Residue-level contacts at the interface:
Residue E1 in chain A contacts residue N7 in chain B (closest heavy-atom distance 3.0 Å).
Residue R847 in chain A is in contact with residue V18 in chain B (closest heavy-atom distance 2.6 Å).
Residue L850 in chain A interacts with residue V18 in chain B (closest heavy-atom distance 3.8 Å).
Residue L845 in chain A contacts residue I28 in chain B (closest heavy-atom distance 3.8 Å).
Residue E1 in chain A contacts residue Y8 in chain B (closest heavy-atom distance 3.5 Å).
Residue L850 in chain A contacts residue A19 in chain B (closest heavy-atom distance 3.8 Å).
Residue K6 in chain A interacts with residue T24 in chain B (closest heavy-atom distance 3.4 Å).
Residue I17 in chain A contacts residue P38 in chain B (closest heavy-atom distance 3.9 Å).
Residue Y24 in chain A is in contact with residue N44 in chain B (closest heavy-atom distance 3.3 Å).
Residue P403 in chain A is in contact with residue V39 in chain B (closest heavy-atom distance 3.7 Å).
Residue H450 in chain A interacts with residue R45 in chain B (closest heavy-atom distance 2.9 Å).
Residue D451 in chain A contacts residue R45 in chain B (closest heavy-atom distance 3.1 Å).
Residue W388 in chain A contacts residue E40 in chain B (closest heavy-atom distance 3.8 Å).
Residue Y10 in chain A contacts residue G35 in chain B (closest heavy-atom distance 3.0 Å).
Residue E15 in chain A is in contact with residue R147 in chain B (closest heavy-atom distance 3.6 Å).
Residue D844 in chain A is in contact with residue I28 in chain B (closest heavy-atom distance 3.7 Å).
Residue Q402 in chain A is in contact with residue I43 in chain B (closest heavy-atom distance 3.0 Å).
Residue R847 in chain A is in contact with residue Y20 in chain B (closest heavy-atom distance 3.3 Å).
Residue M848 in chain A contacts residue Y20 in chain B (closest heavy-atom distance 3.9 Å).
Residue H450 in chain A interacts with residue I43 in chain B (closest heavy-atom distance 3.9 Å).
Residue R406 in chain A interacts with residue L37 in chain B (closest heavy-atom distance 3.2 Å).
Residue S858 in chain A contacts residue M14 in chain B (closest heavy-atom distance 3.5 Å).
Residue H450 in chain A is in contact with residue F47 in chain B (closest heavy-atom distance 3.6 Å).
Residue M848 in chain A is in contact with residue F29 in chain B (closest heavy-atom distance 3.5 Å).
Residue K6 in chain A is in contact with residue E25 in chain B (closest heavy-atom distance 3.4 Å).
Residue Q16 in chain A interacts with residue T42 in chain B (closest heavy-atom distance 3.2 Å).
Residue E1 in chain A is in contact with residue P6 in chain B (closest heavy-atom distance 3.4 Å).
Residue L39 in chain A is in contact with residue R45 in chain B (closest heavy-atom distance 3.6 Å).
Residue H450 in chain A interacts with residue N44 in chain B (closest heavy-atom distance 3.4 Å).
Residue I8 in chain A is in contact with residue K33 in chain B (closest heavy-atom distance 3.7 Å).
Residue I55 in chain A is in contact with residue R45 in chain B (closest heavy-atom distance 3.4 Å).
Residue P14 in chain A contacts residue L37 in chain B (closest heavy-atom distance 3.8 Å).
Residue Y25 in chain A is in contact with residue T42 in chain B (closest heavy-atom distance 3.4 Å).
Residue G45 in chain A contacts residue Q36 in chain B (closest heavy-atom distance 3.4 Å).
Residue R857 in chain A is in contact with residue M14 in chain B (closest heavy-atom distance 3.8 Å).
Residue I8 in chain A contacts residue Y23 in chain B (closest heavy-atom distance 2.7 Å).
Residue D844 in chain A contacts residue Y20 in chain B (closest heavy-atom distance 3.2 Å).
Residue P852 in chain A contacts residue Y20 in chain B (closest heavy-atom distance 3.9 Å).
Residue Y24 in chain A is in contact with residue R45 in chain B (closest heavy-atom distance 2.9 Å).
Residue E15 in chain A is in contact with residue F47 in chain B (closest heavy-atom distance 3.7 Å).
Residue G2 in chain A interacts with residue P6 in chain B (closest heavy-atom distance 3.4 Å).
Residue P19 in chain A interacts with residue Y23 in chain B (closest heavy-atom distance 3.5 Å).
Residue Q13 in chain A is in contact with residue N140 in chain B (closest heavy-atom distance 3.1 Å).
Residue Q402 in chain A is in contact with residue T42 in chain B (closest heavy-atom distance 2.5 Å).
Residue A26 in chain A contacts residue R45 in chain B (closest heavy-atom distance 3.9 Å).
Residue E44 in chain A is in contact with residue Q36 in chain B (closest heavy-atom distance 3.4 Å).
Residue R46 in chain A is in contact with residue Y20 in chain B (closest heavy-atom distance 3.4 Å).
Residue N53 in chain A contacts residue R45 in chain B (closest heavy-atom distance 3.9 Å).
Residue H450 in chain A contacts residue G46 in chain B (closest heavy-atom distance 3.0 Å).
Residue N446 in chain A contacts residue I43 in chain B (closest heavy-atom distance 3.9 Å).
Residue D23 in chain A contacts residue N44 in chain B (closest heavy-atom distance 3.3 Å).
Residue N446 in chain A interacts with residue P49 in chain B (closest heavy-atom distance 3.5 Å).
Residue V861 in chain A contacts residue M14 in chain B (closest heavy-atom distance 3.8 Å).
Residue N851 in chain A is in contact with residue A19 in chain B (closest heavy-atom distance 3.6 Å).
Residue E44 in chain A contacts residue P22 in chain B (closest heavy-atom distance 3.7 Å).
Residue S7 in chain A contacts residue Y23 in chain B (closest heavy-atom distance 3.3 Å).
Residue Y25 in chain A interacts with residue I43 in chain B (closest heavy-atom distance 3.6 Å).
Residue Q16 in chain A interacts with residue F47 in chain B (closest heavy-atom distance 3.6 Å).
Residue Y10 in chain A interacts with residue K33 in chain B (closest heavy-atom distance 3.9 Å).
Residue Y25 in chain A is in contact with residue N44 in chain B (closest heavy-atom distance 3.7 Å).

Sequence of chain B:
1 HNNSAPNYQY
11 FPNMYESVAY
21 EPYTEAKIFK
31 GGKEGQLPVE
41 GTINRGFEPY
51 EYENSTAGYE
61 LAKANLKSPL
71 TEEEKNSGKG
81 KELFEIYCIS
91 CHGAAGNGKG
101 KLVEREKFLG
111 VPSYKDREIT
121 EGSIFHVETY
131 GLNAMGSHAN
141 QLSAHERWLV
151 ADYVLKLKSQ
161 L

Sequence of chain A:
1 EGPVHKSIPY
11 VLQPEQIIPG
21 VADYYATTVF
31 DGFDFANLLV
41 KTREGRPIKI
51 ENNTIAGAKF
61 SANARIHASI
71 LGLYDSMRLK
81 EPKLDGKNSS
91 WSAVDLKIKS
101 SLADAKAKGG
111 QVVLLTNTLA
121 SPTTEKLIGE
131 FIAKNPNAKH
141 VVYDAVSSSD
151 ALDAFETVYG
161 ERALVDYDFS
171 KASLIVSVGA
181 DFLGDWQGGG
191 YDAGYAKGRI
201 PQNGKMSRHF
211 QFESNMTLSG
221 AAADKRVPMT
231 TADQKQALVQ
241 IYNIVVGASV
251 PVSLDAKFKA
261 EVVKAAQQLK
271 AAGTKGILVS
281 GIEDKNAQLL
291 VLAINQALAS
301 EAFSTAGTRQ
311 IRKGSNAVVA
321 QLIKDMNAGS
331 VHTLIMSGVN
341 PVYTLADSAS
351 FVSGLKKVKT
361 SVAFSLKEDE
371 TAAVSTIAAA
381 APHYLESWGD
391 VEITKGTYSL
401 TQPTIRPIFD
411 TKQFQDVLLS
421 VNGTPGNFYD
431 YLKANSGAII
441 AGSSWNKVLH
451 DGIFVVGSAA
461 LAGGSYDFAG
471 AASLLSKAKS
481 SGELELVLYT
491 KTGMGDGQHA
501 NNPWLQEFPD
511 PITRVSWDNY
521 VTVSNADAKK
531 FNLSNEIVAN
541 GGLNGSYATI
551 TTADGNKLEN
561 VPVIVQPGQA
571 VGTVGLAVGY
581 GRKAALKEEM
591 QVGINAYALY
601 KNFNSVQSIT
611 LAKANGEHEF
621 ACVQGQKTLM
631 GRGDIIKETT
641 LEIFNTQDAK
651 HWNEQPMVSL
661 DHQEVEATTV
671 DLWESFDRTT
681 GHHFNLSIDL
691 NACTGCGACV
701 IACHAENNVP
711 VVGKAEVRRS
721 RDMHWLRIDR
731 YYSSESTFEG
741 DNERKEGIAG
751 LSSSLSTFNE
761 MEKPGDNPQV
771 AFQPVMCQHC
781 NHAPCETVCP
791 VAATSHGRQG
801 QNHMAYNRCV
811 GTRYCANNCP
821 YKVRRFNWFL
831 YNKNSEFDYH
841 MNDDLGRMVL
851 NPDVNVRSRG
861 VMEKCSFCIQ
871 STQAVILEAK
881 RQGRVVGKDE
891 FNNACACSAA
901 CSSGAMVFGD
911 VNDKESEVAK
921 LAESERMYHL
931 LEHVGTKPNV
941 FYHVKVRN

The following describes two proteins that form a bound complex.